Interface contacts:
Residue F297 in protein 1 interacts with residue E239 in protein 2 (closest heavy-atom distance 3.0 Å).
Residue S244 in protein 1 is in contact with residue Y43 in protein 2 (closest heavy-atom distance 3.7 Å).
Residue R249 in protein 1 is in contact with residue R249 in protein 2 (closest heavy-atom distance 4.6 Å).
Residue D267 in protein 1 interacts with residue Y293 in protein 2 (closest heavy-atom distance 3.2 Å).
Residue E342 in protein 1 interacts with residue S244 in protein 2 (closest heavy-atom distance 4.3 Å).
Residue T268 in protein 1 contacts residue T295 in protein 2 (closest heavy-atom distance 4.1 Å).
Residue Q298 in protein 1 contacts residue D266 in protein 2 (closest heavy-atom distance 3.0 Å).
Residue Y293 in protein 1 interacts with residue T268 in protein 2 (closest heavy-atom distance 3.8 Å).
Residue K100 in protein 1 interacts with residue N243 in protein 2 (closest heavy-atom distance 3.1 Å).
Residue T274 in protein 1 contacts residue E247 in protein 2 (closest heavy-atom distance 3.5 Å).
Residue P269 in protein 1 is in contact with residue Y293 in protein 2 (closest heavy-atom distance 3.4 Å).
Residue R263 in protein 1 interacts with residue F297 in protein 2 (closest heavy-atom distance 3.6 Å).
Residue F297 in protein 1 is in contact with residue R263 in protein 2 (closest heavy-atom distance 3.6 Å).
Residue D266 in protein 1 interacts with residue Q298 in protein 2 (closest heavy-atom distance 2.7 Å).
Residue Q298 in protein 1 interacts with residue T268 in protein 2 (closest heavy-atom distance 3.6 Å).
Residue F297 in protein 1 interacts with residue H250 in protein 2 (closest heavy-atom distance 3.5 Å).
Residue T295 in protein 1 contacts residue D267 in protein 2 (closest heavy-atom distance 4.6 Å).
Residue S276 in protein 1 interacts with residue G245 in protein 2 (closest heavy-atom distance 4.1 Å).
Residue E272 in protein 1 contacts residue E272 in protein 2 (closest heavy-atom distance 2.4 Å).
Residue P269 in protein 1 is in contact with residue E272 in protein 2 (closest heavy-atom distance 3.3 Å).
Residue P269 in protein 1 contacts residue D303 in protein 2 (closest heavy-atom distance 4.5 Å).
Residue E239 in protein 1 is in contact with residue F297 in protein 2 (closest heavy-atom distance 3.2 Å).
Residue D303 in protein 1 is in contact with residue P269 in protein 2 (closest heavy-atom distance 4.5 Å).
Residue N243 in protein 1 is in contact with residue W86 in protein 2 (closest heavy-atom distance 3.4 Å).
Residue T268 in protein 1 contacts residue E272 in protein 2 (closest heavy-atom distance 4.2 Å).
Residue D266 in protein 1 interacts with residue F297 in protein 2 (closest heavy-atom distance 3.3 Å).
Residue Y293 in protein 1 is in contact with residue P269 in protein 2 (closest heavy-atom distance 3.4 Å).
Residue N243 in protein 1 interacts with residue N101 in protein 2 (closest heavy-atom distance 4.3 Å).
Residue Y293 in protein 1 interacts with residue D267 in protein 2 (closest heavy-atom distance 3.2 Å).
Residue E247 in protein 1 contacts residue T274 in protein 2 (closest heavy-atom distance 3.4 Å).
Residue T295 in protein 1 is in contact with residue T268 in protein 2 (closest heavy-atom distance 4.0 Å).
Residue T268 in protein 1 contacts residue Q298 in protein 2 (closest heavy-atom distance 3.5 Å).
Residue E247 in protein 1 interacts with residue L273 in protein 2 (closest heavy-atom distance 4.5 Å).
Residue T268 in protein 1 contacts residue F297 in protein 2 (closest heavy-atom distance 4.3 Å).
Residue N243 in protein 1 contacts residue S84 in protein 2 (closest heavy-atom distance 4.3 Å).
Residue H250 in protein 1 is in contact with residue F297 in protein 2 (closest heavy-atom distance 3.5 Å).
Residue P269 in protein 1 contacts residue P269 in protein 2 (closest heavy-atom distance 3.5 Å).
Residue H45 in protein 1 contacts residue N243 in protein 2 (closest heavy-atom distance 3.1 Å).
Residue Y300 in protein 1 contacts residue T268 in protein 2 (closest heavy-atom distance 4.5 Å).
Residue Y300 in protein 1 interacts with residue D270 in protein 2 (closest heavy-atom distance 3.5 Å).
Residue Q298 in protein 1 interacts with residue T271 in protein 2 (closest heavy-atom distance 3.5 Å).
Residue E272 in protein 1 contacts residue P269 in protein 2 (closest heavy-atom distance 3.4 Å).
Residue E272 in protein 1 is in contact with residue T268 in protein 2 (closest heavy-atom distance 4.2 Å).
Residue T271 in protein 1 interacts with residue Q298 in protein 2 (closest heavy-atom distance 4.4 Å).
Residue G245 in protein 1 interacts with residue S276 in protein 2 (closest heavy-atom distance 4.2 Å).
Residue N101 in protein 1 interacts with residue N243 in protein 2 (closest heavy-atom distance 4.2 Å).
Residue Y300 in protein 1 contacts residue P269 in protein 2 (closest heavy-atom distance 3.4 Å).
Residue Y293 in protein 1 contacts residue E247 in protein 2 (closest heavy-atom distance 4.4 Å).
Residue F297 in protein 1 interacts with residue D266 in protein 2 (closest heavy-atom distance 3.2 Å).
Residue W86 in protein 1 is in contact with residue N243 in protein 2 (closest heavy-atom distance 3.4 Å).
Residue F297 in protein 1 contacts residue T268 in protein 2 (closest heavy-atom distance 4.2 Å).
Residue E239 in protein 1 contacts residue Y296 in protein 2 (closest heavy-atom distance 3.7 Å).
Residue Y43 in protein 1 contacts residue S244 in protein 2 (closest heavy-atom distance 3.6 Å).
Residue N243 in protein 1 is in contact with residue K100 in protein 2 (closest heavy-atom distance 2.9 Å).
Residue E247 in protein 1 interacts with residue Y293 in protein 2 (closest heavy-atom distance 4.6 Å).
Residue D270 in protein 1 is in contact with residue Y300 in protein 2 (closest heavy-atom distance 3.5 Å).
Residue N243 in protein 1 contacts residue H45 in protein 2 (closest heavy-atom distance 3.1 Å).
Residue P269 in protein 1 is in contact with residue Y300 in protein 2 (closest heavy-atom distance 3.5 Å).
Residue T268 in protein 1 contacts residue Y293 in protein 2 (closest heavy-atom distance 3.9 Å).
Residue L273 in protein 1 contacts residue E247 in protein 2 (closest heavy-atom distance 4.4 Å).

This data describes a binding interaction between two proteins.

Sequence of protein 1:
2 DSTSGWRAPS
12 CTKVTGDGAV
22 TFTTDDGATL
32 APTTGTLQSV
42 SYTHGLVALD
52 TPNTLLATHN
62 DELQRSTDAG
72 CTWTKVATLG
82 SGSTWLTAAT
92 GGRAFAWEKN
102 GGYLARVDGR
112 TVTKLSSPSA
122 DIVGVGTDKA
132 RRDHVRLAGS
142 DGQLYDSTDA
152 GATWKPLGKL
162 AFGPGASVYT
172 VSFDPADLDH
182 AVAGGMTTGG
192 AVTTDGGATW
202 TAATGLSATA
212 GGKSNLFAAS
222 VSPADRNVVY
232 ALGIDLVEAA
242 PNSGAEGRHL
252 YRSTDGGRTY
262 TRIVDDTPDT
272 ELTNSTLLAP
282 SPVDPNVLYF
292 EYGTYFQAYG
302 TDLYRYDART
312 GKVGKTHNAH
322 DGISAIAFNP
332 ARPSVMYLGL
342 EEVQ

Sequence of protein 2:
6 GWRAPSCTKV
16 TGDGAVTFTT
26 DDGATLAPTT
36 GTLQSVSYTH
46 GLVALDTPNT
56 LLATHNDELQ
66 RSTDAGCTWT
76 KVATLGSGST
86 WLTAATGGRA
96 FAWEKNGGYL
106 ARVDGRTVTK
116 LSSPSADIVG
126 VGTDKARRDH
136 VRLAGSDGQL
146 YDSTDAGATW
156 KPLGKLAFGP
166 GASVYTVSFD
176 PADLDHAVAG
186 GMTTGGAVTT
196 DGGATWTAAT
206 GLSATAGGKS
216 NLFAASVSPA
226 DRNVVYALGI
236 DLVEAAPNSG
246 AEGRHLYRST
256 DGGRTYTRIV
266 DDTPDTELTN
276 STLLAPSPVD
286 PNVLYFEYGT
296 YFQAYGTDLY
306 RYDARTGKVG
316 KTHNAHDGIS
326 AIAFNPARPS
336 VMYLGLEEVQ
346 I